Sequence of the first protein:
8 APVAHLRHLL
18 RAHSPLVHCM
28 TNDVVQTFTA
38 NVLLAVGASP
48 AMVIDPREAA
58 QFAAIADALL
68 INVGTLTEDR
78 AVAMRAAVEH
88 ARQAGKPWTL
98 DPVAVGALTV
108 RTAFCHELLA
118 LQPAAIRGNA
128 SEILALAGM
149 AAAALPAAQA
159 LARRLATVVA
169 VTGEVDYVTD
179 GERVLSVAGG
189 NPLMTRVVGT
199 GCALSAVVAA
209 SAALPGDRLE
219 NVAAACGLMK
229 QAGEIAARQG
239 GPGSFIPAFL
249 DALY

Sequence of the second protein:
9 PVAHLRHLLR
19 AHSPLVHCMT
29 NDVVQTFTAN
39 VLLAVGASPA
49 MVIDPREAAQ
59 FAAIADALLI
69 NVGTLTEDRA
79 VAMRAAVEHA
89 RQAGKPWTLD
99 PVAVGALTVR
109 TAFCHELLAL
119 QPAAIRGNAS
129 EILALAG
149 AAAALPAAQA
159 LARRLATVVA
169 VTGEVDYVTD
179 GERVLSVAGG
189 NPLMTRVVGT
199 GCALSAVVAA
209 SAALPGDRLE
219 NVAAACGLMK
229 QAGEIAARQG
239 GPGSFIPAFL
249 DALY

Interface contacts:
Residue Q58 in the first protein interacts with residue T106 in the second protein (closest heavy-atom distance 3.1 Å).
Residue A45 in the first protein is in contact with residue R194 in the second protein (closest heavy-atom distance 3.5 Å).
Residue Q33 in the first protein is in contact with residue V31 in the second protein (closest heavy-atom distance 3.6 Å).
Residue D52 in the first protein is in contact with residue L73 in the second protein (closest heavy-atom distance 3.4 Å).
Residue L40 in the first protein contacts residue R194 in the second protein (closest heavy-atom distance 4.9 Å).
Residue I51 in the first protein is in contact with residue D30 in the second protein (closest heavy-atom distance 3.7 Å).
Residue A37 in the first protein interacts with residue V196 in the second protein (closest heavy-atom distance 4.0 Å).
Residue L248 in the first protein is in contact with residue G241 in the second protein (closest heavy-atom distance 3.6 Å).
Residue V50 in the first protein contacts residue L105 in the second protein (closest heavy-atom distance 4.2 Å).
Residue G44 in the first protein interacts with residue R194 in the second protein (closest heavy-atom distance 3.8 Å).
Residue D249 in the first protein interacts with residue G241 in the second protein (closest heavy-atom distance 2.8 Å).
Residue R54 in the first protein interacts with residue E75 in the second protein (closest heavy-atom distance 4.3 Å).
Residue I51 in the first protein contacts residue T72 in the second protein (closest heavy-atom distance 3.6 Å).
Residue D249 in the first protein is in contact with residue P240 in the second protein (closest heavy-atom distance 3.4 Å).
Residue D76 in the first protein interacts with residue D76 in the second protein (closest heavy-atom distance 4.9 Å).
Residue M49 in the first protein is in contact with residue T72 in the second protein (closest heavy-atom distance 3.6 Å).
Residue R54 in the first protein is in contact with residue V107 in the second protein (closest heavy-atom distance 3.5 Å).
Residue Q33 in the first protein is in contact with residue D30 in the second protein (closest heavy-atom distance 3.6 Å).
Residue Q58 in the first protein contacts residue A104 in the second protein (closest heavy-atom distance 3.3 Å).
Residue L41 in the first protein contacts residue R194 in the second protein (closest heavy-atom distance 2.9 Å).
Residue D249 in the first protein interacts with residue S242 in the second protein (closest heavy-atom distance 2.5 Å).
Residue D52 in the first protein contacts residue T74 in the second protein (closest heavy-atom distance 4.3 Å).
Residue L248 in the first protein is in contact with residue P240 in the second protein (closest heavy-atom distance 4.1 Å).
Residue E55 in the first protein contacts residue L105 in the second protein (closest heavy-atom distance 3.8 Å).
Residue Y252 in the first protein interacts with residue G238 in the second protein (closest heavy-atom distance 3.9 Å).
Residue P245 in the first protein interacts with residue P245 in the second protein (closest heavy-atom distance 4.8 Å).
Residue D52 in the first protein interacts with residue V107 in the second protein (closest heavy-atom distance 4.2 Å).
Residue T34 in the first protein interacts with residue V32 in the second protein (closest heavy-atom distance 4.8 Å).
Residue Y252 in the first protein is in contact with residue G239 in the second protein (closest heavy-atom distance 4.5 Å).
Residue M49 in the first protein contacts residue R108 in the second protein (closest heavy-atom distance 4.4 Å).
Residue N38 in the first protein contacts residue R194 in the second protein (closest heavy-atom distance 4.7 Å).
Residue E55 in the first protein is in contact with residue L73 in the second protein (closest heavy-atom distance 4.0 Å).
Residue T34 in the first protein interacts with residue D30 in the second protein (closest heavy-atom distance 4.6 Å).
Residue T34 in the first protein is in contact with residue V31 in the second protein (closest heavy-atom distance 2.8 Å).
Residue A42 in the first protein interacts with residue R194 in the second protein (closest heavy-atom distance 4.6 Å).
Residue N38 in the first protein interacts with residue V195 in the second protein (closest heavy-atom distance 3.9 Å).
Residue Y252 in the first protein contacts residue P240 in the second protein (closest heavy-atom distance 3.5 Å).
Residue L41 in the first protein interacts with residue T193 in the second protein (closest heavy-atom distance 4.1 Å).
Residue L41 in the first protein contacts residue V195 in the second protein (closest heavy-atom distance 3.7 Å).
Residue D52 in the first protein contacts residue E75 in the second protein (closest heavy-atom distance 4.2 Å).
Residue E55 in the first protein interacts with residue R108 in the second protein (closest heavy-atom distance 3.0 Å).
Residue Y252 in the first protein is in contact with residue L191 in the second protein (closest heavy-atom distance 3.9 Å).
Residue M49 in the first protein interacts with residue G71 in the second protein (closest heavy-atom distance 3.5 Å).
Residue M49 in the first protein is in contact with residue V31 in the second protein (closest heavy-atom distance 3.6 Å).
Residue D249 in the first protein interacts with residue G239 in the second protein (closest heavy-atom distance 3.1 Å).
Residue I51 in the first protein is in contact with residue T74 in the second protein (closest heavy-atom distance 3.8 Å).
Residue N38 in the first protein interacts with residue V196 in the second protein (closest heavy-atom distance 3.0 Å).
Residue I51 in the first protein is in contact with residue L73 in the second protein (closest heavy-atom distance 4.1 Å).
Residue N38 in the first protein contacts residue I244 in the second protein (closest heavy-atom distance 4.0 Å).
Residue A42 in the first protein interacts with residue P240 in the second protein (closest heavy-atom distance 4.3 Å).
Residue V50 in the first protein is in contact with residue R108 in the second protein (closest heavy-atom distance 4.3 Å).
Residue T34 in the first protein is in contact with residue V196 in the second protein (closest heavy-atom distance 4.1 Å).
Residue F59 in the first protein interacts with residue L105 in the second protein (closest heavy-atom distance 4.1 Å).
Residue L41 in the first protein contacts residue V196 in the second protein (closest heavy-atom distance 3.5 Å).
Residue Y252 in the first protein is in contact with residue R194 in the second protein (closest heavy-atom distance 4.1 Å).
Residue P245 in the first protein interacts with residue S242 in the second protein (closest heavy-atom distance 4.0 Å).
Residue A37 in the first protein interacts with residue V31 in the second protein (closest heavy-atom distance 3.9 Å).
Residue E55 in the first protein contacts residue V107 in the second protein (closest heavy-atom distance 4.0 Å).
Residue Q58 in the first protein contacts residue L105 in the second protein (closest heavy-atom distance 3.6 Å).
Residue P245 in the first protein is in contact with residue G241 in the second protein (closest heavy-atom distance 3.4 Å).

These two protein chains interact to form a complex.